This data describes a binding interaction between two proteins.

Sequence of protein 1:
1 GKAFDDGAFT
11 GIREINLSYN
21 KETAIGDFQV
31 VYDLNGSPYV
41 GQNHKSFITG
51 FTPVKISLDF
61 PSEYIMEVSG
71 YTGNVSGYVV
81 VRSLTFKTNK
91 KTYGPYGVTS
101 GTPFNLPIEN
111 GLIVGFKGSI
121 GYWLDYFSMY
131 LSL

Sequence of protein 2:
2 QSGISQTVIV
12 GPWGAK

Contacts between the two chains:
Residue F127 in protein 1 interacts with residue P13 in protein 2 (closest heavy-atom distance 3.1 Å).
Residue T72 in protein 1 is in contact with residue W14 in protein 2 (closest heavy-atom distance 4.2 Å).
Residue Y126 in protein 1 is in contact with residue A16 in protein 2 (closest heavy-atom distance 3.7 Å).
Residue V80 in protein 1 interacts with residue A16 in protein 2 (closest heavy-atom distance 5.0 Å).
Residue K117 in protein 1 is in contact with residue I10 in protein 2 (closest heavy-atom distance 4.4 Å).
Residue S132 in protein 1 contacts residue T8 in protein 2 (closest heavy-atom distance 4.9 Å).
Residue V81 in protein 1 is in contact with residue W14 in protein 2 (closest heavy-atom distance 4.0 Å).
Residue S128 in protein 1 interacts with residue I10 in protein 2 (closest heavy-atom distance 3.8 Å).
Residue M129 in protein 1 is in contact with residue I10 in protein 2 (closest heavy-atom distance 3.3 Å).
Residue N105 in protein 1 interacts with residue W14 in protein 2 (closest heavy-atom distance 4.8 Å).
Residue S128 in protein 1 contacts residue V11 in protein 2 (closest heavy-atom distance 3.2 Å).
Residue V80 in protein 1 is in contact with residue G15 in protein 2 (closest heavy-atom distance 4.9 Å).
Residue V81 in protein 1 is in contact with residue G15 in protein 2 (closest heavy-atom distance 4.4 Å).
Residue L106 in protein 1 is in contact with residue W14 in protein 2 (closest heavy-atom distance 4.2 Å).
Residue L131 in protein 1 contacts residue T8 in protein 2 (closest heavy-atom distance 3.3 Å).
Residue D125 in protein 1 is in contact with residue A16 in protein 2 (closest heavy-atom distance 2.8 Å).
Residue Y126 in protein 1 interacts with residue W14 in protein 2 (closest heavy-atom distance 3.1 Å).
Residue L131 in protein 1 contacts residue V11 in protein 2 (closest heavy-atom distance 4.0 Å).
Residue S128 in protein 1 interacts with residue W14 in protein 2 (closest heavy-atom distance 4.8 Å).
Residue Y126 in protein 1 is in contact with residue G15 in protein 2 (closest heavy-atom distance 4.0 Å).
Residue M129 in protein 1 interacts with residue V11 in protein 2 (closest heavy-atom distance 2.9 Å).
Residue M129 in protein 1 contacts residue V9 in protein 2 (closest heavy-atom distance 4.0 Å).
Residue V79 in protein 1 contacts residue G15 in protein 2 (closest heavy-atom distance 3.9 Å).
Residue Y126 in protein 1 contacts residue P13 in protein 2 (closest heavy-atom distance 4.1 Å).
Residue L131 in protein 1 contacts residue I10 in protein 2 (closest heavy-atom distance 4.8 Å).
Residue Y126 in protein 1 contacts residue K17 in protein 2 (closest heavy-atom distance 4.8 Å).
Residue T72 in protein 1 contacts residue G15 in protein 2 (closest heavy-atom distance 3.5 Å).
Residue F104 in protein 1 contacts residue W14 in protein 2 (closest heavy-atom distance 3.5 Å).
Residue V79 in protein 1 is in contact with residue A16 in protein 2 (closest heavy-atom distance 3.3 Å).
Residue S128 in protein 1 contacts residue P13 in protein 2 (closest heavy-atom distance 3.3 Å).
Residue A8 in protein 1 contacts residue T8 in protein 2 (closest heavy-atom distance 4.0 Å).
Residue Y130 in protein 1 interacts with residue I10 in protein 2 (closest heavy-atom distance 3.6 Å).
Residue F127 in protein 1 contacts residue W14 in protein 2 (closest heavy-atom distance 3.0 Å).
Residue Y130 in protein 1 contacts residue V9 in protein 2 (closest heavy-atom distance 3.3 Å).
Residue Y130 in protein 1 contacts residue T8 in protein 2 (closest heavy-atom distance 3.9 Å).
Residue D125 in protein 1 contacts residue W14 in protein 2 (closest heavy-atom distance 4.3 Å).
Residue L131 in protein 1 interacts with residue V9 in protein 2 (closest heavy-atom distance 2.8 Å).
Residue V114 in protein 1 contacts residue T8 in protein 2 (closest heavy-atom distance 4.4 Å).
Residue M129 in protein 1 interacts with residue W14 in protein 2 (closest heavy-atom distance 3.6 Å).
Residue F127 in protein 1 is in contact with residue G12 in protein 2 (closest heavy-atom distance 4.3 Å).
Residue D125 in protein 1 interacts with residue G15 in protein 2 (closest heavy-atom distance 3.3 Å).
Residue S128 in protein 1 contacts residue G12 in protein 2 (closest heavy-atom distance 3.6 Å).
Residue L106 in protein 1 contacts residue V11 in protein 2 (closest heavy-atom distance 4.0 Å).